Residue-level contacts at the interface:
Residue H36 in the second protein is in contact with residue F10 in the first protein (closest heavy-atom distance 3.2 Å).
Residue H165 in the second protein interacts with residue E13 in the first protein (closest heavy-atom distance 2.6 Å).
Residue Y40 in the second protein is in contact with residue A14 in the first protein (closest heavy-atom distance 3.5 Å).
Residue E144 in the second protein interacts with residue S24 in the first protein (closest heavy-atom distance 2.8 Å).
Residue Y40 in the second protein interacts with residue Q16 in the first protein (closest heavy-atom distance 4.7 Å).
Residue W42 in the second protein interacts with residue P23 in the first protein (closest heavy-atom distance 3.5 Å).
Residue M151 in the second protein is in contact with residue F25 in the first protein (closest heavy-atom distance 4.1 Å).
Residue I152 in the second protein is in contact with residue F25 in the first protein (closest heavy-atom distance 4.2 Å).
Residue M151 in the second protein is in contact with residue P21 in the first protein (closest heavy-atom distance 4.2 Å).
Residue V159 in the second protein contacts residue F25 in the first protein (closest heavy-atom distance 4.4 Å).
Residue W163 in the second protein interacts with residue E13 in the first protein (closest heavy-atom distance 3.3 Å).
Residue Y40 in the second protein contacts residue P15 in the first protein (closest heavy-atom distance 2.5 Å).
Residue W47 in the second protein interacts with residue P23 in the first protein (closest heavy-atom distance 3.6 Å).
Residue K142 in the second protein interacts with residue F25 in the first protein (closest heavy-atom distance 4.1 Å).
Residue N46 in the second protein is in contact with residue V17 in the first protein (closest heavy-atom distance 4.6 Å).
Residue W163 in the second protein contacts residue A14 in the first protein (closest heavy-atom distance 4.5 Å).
Residue Y40 in the second protein is in contact with residue L20 in the first protein (closest heavy-atom distance 3.9 Å).
Residue K49 in the second protein is in contact with residue V17 in the first protein (closest heavy-atom distance 3.5 Å).
Residue R146 in the second protein contacts residue P23 in the first protein (closest heavy-atom distance 4.5 Å).
Residue W42 in the second protein is in contact with residue V26 in the first protein (closest heavy-atom distance 3.9 Å).
Residue E144 in the second protein is in contact with residue K22 in the first protein (closest heavy-atom distance 4.5 Å).
Residue H165 in the second protein interacts with residue F10 in the first protein (closest heavy-atom distance 4.4 Å).
Residue Y40 in the second protein interacts with residue V17 in the first protein (closest heavy-atom distance 3.7 Å).
Residue W47 in the second protein is in contact with residue P21 in the first protein (closest heavy-atom distance 2.8 Å).
Residue W47 in the second protein contacts residue V17 in the first protein (closest heavy-atom distance 3.4 Å).
Residue V159 in the second protein is in contact with residue V26 in the first protein (closest heavy-atom distance 3.8 Å).
Residue V159 in the second protein interacts with residue P23 in the first protein (closest heavy-atom distance 4.1 Å).
Residue W42 in the second protein interacts with residue P21 in the first protein (closest heavy-atom distance 4.8 Å).
Residue R146 in the second protein interacts with residue K22 in the first protein (closest heavy-atom distance 2.4 Å).
Residue Q53 in the second protein interacts with residue F10 in the first protein (closest heavy-atom distance 4.1 Å).
Residue W163 in the second protein contacts residue L20 in the first protein (closest heavy-atom distance 4.9 Å).
Residue N48 in the second protein is in contact with residue V17 in the first protein (closest heavy-atom distance 3.9 Å).
Residue M151 in the second protein is in contact with residue P23 in the first protein (closest heavy-atom distance 3.6 Å).
Residue W42 in the second protein interacts with residue K22 in the first protein (closest heavy-atom distance 3.5 Å).
Residue D45 in the second protein interacts with residue V26 in the first protein (closest heavy-atom distance 4.5 Å).
Residue R108 in the second protein contacts residue F10 in the first protein (closest heavy-atom distance 3.7 Å).
Residue Q53 in the second protein is in contact with residue A14 in the first protein (closest heavy-atom distance 4.7 Å).
Residue W47 in the second protein is in contact with residue K22 in the first protein (closest heavy-atom distance 4.6 Å).
Residue E144 in the second protein is in contact with residue F25 in the first protein (closest heavy-atom distance 4.2 Å).
Residue R146 in the second protein contacts residue S24 in the first protein (closest heavy-atom distance 4.1 Å).
Residue R108 in the second protein interacts with residue A8 in the first protein (closest heavy-atom distance 4.7 Å).
Residue E144 in the second protein contacts residue P23 in the first protein (closest heavy-atom distance 3.7 Å).
Residue W163 in the second protein interacts with residue P15 in the first protein (closest heavy-atom distance 3.5 Å).
Residue L149 in the second protein interacts with residue P21 in the first protein (closest heavy-atom distance 4.0 Å).
Residue T38 in the second protein interacts with residue A14 in the first protein (closest heavy-atom distance 3.7 Å).
Residue W47 in the second protein is in contact with residue L20 in the first protein (closest heavy-atom distance 3.3 Å).
Residue R146 in the second protein contacts residue P21 in the first protein (closest heavy-atom distance 3.3 Å).
Residue Q53 in the second protein is in contact with residue A11 in the first protein (closest heavy-atom distance 4.2 Å).
Residue D147 in the second protein contacts residue P21 in the first protein (closest heavy-atom distance 3.7 Å).
Residue M151 in the second protein contacts residue K22 in the first protein (closest heavy-atom distance 4.3 Å).
Residue K153 in the second protein contacts residue F25 in the first protein (closest heavy-atom distance 3.4 Å).
Residue V143 in the second protein contacts residue F25 in the first protein (closest heavy-atom distance 4.6 Å).
Residue H36 in the second protein is in contact with residue E13 in the first protein (closest heavy-atom distance 3.8 Å).
Residue L149 in the second protein contacts residue L20 in the first protein (closest heavy-atom distance 4.2 Å).

Sequence of the first protein:
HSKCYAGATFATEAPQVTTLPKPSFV

Sequence of the second protein:
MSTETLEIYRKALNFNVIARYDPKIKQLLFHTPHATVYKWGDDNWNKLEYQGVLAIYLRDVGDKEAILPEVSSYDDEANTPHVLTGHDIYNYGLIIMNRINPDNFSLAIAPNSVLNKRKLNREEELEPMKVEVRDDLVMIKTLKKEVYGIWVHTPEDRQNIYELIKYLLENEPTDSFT

The following describes two proteins that form a bound complex.